This data describes a binding interaction between two proteins.

Sequence of protein 1:
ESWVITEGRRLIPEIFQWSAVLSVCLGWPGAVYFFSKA

Sequence of protein 2:
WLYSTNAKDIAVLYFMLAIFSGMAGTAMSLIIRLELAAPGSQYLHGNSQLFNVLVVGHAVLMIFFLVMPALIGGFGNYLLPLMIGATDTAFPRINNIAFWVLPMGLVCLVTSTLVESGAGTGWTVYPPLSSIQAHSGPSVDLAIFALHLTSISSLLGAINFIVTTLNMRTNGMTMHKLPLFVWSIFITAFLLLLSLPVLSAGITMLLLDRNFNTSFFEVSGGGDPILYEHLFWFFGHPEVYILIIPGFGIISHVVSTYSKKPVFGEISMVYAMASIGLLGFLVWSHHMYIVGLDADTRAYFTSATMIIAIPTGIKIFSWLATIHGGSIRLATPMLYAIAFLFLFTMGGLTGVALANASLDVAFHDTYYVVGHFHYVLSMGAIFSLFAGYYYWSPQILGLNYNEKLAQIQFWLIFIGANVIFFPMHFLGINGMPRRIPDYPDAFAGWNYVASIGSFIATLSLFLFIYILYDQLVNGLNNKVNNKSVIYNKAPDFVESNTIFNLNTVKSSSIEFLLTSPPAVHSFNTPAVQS

Contacts between the two chains:
Residue F422 in protein 2 interacts with residue P29 in protein 1 (closest heavy-atom distance 3.9 Å).
Residue N418 in protein 2 is in contact with residue W28 in protein 1 (closest heavy-atom distance 3.7 Å).
Residue P423 in protein 2 contacts residue W28 in protein 1 (closest heavy-atom distance 3.6 Å).
Residue F422 in protein 2 interacts with residue W28 in protein 1 (closest heavy-atom distance 3.8 Å).
Residue W446 in protein 2 interacts with residue Y33 in protein 1 (closest heavy-atom distance 4.6 Å).
Residue F426 in protein 2 contacts residue P29 in protein 1 (closest heavy-atom distance 4.0 Å).
Residue M346 in protein 2 interacts with residue L26 in protein 1 (closest heavy-atom distance 4.0 Å).
Residue W446 in protein 2 interacts with residue P29 in protein 1 (closest heavy-atom distance 3.9 Å).
Residue V419 in protein 2 interacts with residue W28 in protein 1 (closest heavy-atom distance 3.6 Å).
Residue F422 in protein 2 contacts residue L26 in protein 1 (closest heavy-atom distance 3.4 Å).
Residue N418 in protein 2 contacts residue C25 in protein 1 (closest heavy-atom distance 3.8 Å).
Residue V449 in protein 2 contacts residue W28 in protein 1 (closest heavy-atom distance 3.8 Å).
Residue W446 in protein 2 contacts residue V32 in protein 1 (closest heavy-atom distance 3.8 Å).
Residue F414 in protein 2 interacts with residue C25 in protein 1 (closest heavy-atom distance 4.9 Å).
Residue V449 in protein 2 contacts residue V32 in protein 1 (closest heavy-atom distance 4.1 Å).
Residue F422 in protein 2 interacts with residue C25 in protein 1 (closest heavy-atom distance 5.0 Å).
Residue F342 in protein 2 is in contact with residue L26 in protein 1 (closest heavy-atom distance 4.7 Å).
Residue F342 in protein 2 is in contact with residue C25 in protein 1 (closest heavy-atom distance 3.6 Å).